Sequence of chain A:
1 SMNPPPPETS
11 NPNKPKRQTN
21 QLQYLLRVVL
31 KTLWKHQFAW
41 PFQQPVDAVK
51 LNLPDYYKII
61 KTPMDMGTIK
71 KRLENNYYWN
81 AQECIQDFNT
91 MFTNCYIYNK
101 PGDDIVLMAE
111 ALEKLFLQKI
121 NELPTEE

This data describes a binding interaction between two proteins.

Residue-level contacts at the interface:
Residue M108 in chain A interacts with residue R7 in chain B (closest heavy-atom distance 4.1 Å).
Residue Y98 in chain A interacts with residue G1 in chain B (closest heavy-atom distance 3.5 Å).
Residue D103 in chain A interacts with residue G1 in chain B (closest heavy-atom distance 4.8 Å).
Residue D104 in chain A is in contact with residue R7 in chain B (closest heavy-atom distance 3.2 Å).
Residue L53 in chain A contacts residue G1 in chain B (closest heavy-atom distance 4.2 Å).
Residue D103 in chain A is in contact with residue G3 in chain B (closest heavy-atom distance 3.7 Å).
Residue K100 in chain A interacts with residue G1 in chain B (closest heavy-atom distance 3.5 Å).
Residue F38 in chain A contacts residue R7 in chain B (closest heavy-atom distance 3.8 Å).
Residue N99 in chain A interacts with residue G1 in chain B (closest heavy-atom distance 3.5 Å).
Residue D104 in chain A is in contact with residue G4 in chain B (closest heavy-atom distance 4.0 Å).
Residue D104 in chain A interacts with residue A5 in chain B (closest heavy-atom distance 3.2 Å).

Sequence of chain B:
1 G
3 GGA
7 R